Sequence of protein 2:
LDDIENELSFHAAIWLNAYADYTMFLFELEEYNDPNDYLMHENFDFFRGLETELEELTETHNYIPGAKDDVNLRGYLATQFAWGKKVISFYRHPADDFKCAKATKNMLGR

Sequence of protein 1:
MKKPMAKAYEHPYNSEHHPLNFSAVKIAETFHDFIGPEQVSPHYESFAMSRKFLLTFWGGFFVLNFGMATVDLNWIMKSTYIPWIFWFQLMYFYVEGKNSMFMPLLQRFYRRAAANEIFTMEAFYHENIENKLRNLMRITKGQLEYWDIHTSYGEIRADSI

Residue-level contacts at the interface:
Residue Q204 in protein 1 contacts residue W139 in protein 2 (closest heavy-atom distance 3.7 Å).
Residue H211 in protein 1 interacts with residue L125 in protein 2 (closest heavy-atom distance 4.0 Å).
Residue E178 in protein 1 contacts residue L201 in protein 2 (closest heavy-atom distance 3.9 Å).
Residue A89 in protein 1 is in contact with residue H165 in protein 2 (closest heavy-atom distance 4.1 Å).
Residue N82 in protein 1 contacts residue E183 in protein 2 (closest heavy-atom distance 3.5 Å).
Residue H187 in protein 1 contacts residue Y156 in protein 2 (closest heavy-atom distance 2.6 Å).
Residue A89 in protein 1 contacts residue M164 in protein 2 (closest heavy-atom distance 3.7 Å).
Residue Y186 in protein 1 is in contact with residue L153 in protein 2 (closest heavy-atom distance 3.9 Å).
Residue I190 in protein 1 interacts with residue F149 in protein 2 (closest heavy-atom distance 3.8 Å).
Residue N82 in protein 1 interacts with residue E179 in protein 2 (closest heavy-atom distance 3.7 Å).
Residue V86 in protein 1 interacts with residue H165 in protein 2 (closest heavy-atom distance 3.8 Å).
Residue L205 in protein 1 interacts with residue A136 in protein 2 (closest heavy-atom distance 4.0 Å).
Residue V86 in protein 1 contacts residue L178 in protein 2 (closest heavy-atom distance 4.0 Å).
Residue W208 in protein 1 is in contact with residue L132 in protein 2 (closest heavy-atom distance 3.6 Å).
Residue H93 in protein 1 interacts with residue H165 in protein 2 (closest heavy-atom distance 3.8 Å).
Residue V86 in protein 1 is in contact with residue E175 in protein 2 (closest heavy-atom distance 3.5 Å).
Residue F83 in protein 1 is in contact with residue E179 in protein 2 (closest heavy-atom distance 3.9 Å).
Residue V86 in protein 1 contacts residue M164 in protein 2 (closest heavy-atom distance 3.7 Å).
Residue E178 in protein 1 interacts with residue Q204 in protein 2 (closest heavy-atom distance 4.2 Å).
Residue H211 in protein 1 is in contact with residue I128 in protein 2 (closest heavy-atom distance 3.5 Å).
Residue H93 in protein 1 interacts with residue L163 in protein 2 (closest heavy-atom distance 3.5 Å).
Residue T201 in protein 1 contacts residue Y146 in protein 2 (closest heavy-atom distance 3.4 Å).
Residue Y186 in protein 1 interacts with residue F171 in protein 2 (closest heavy-atom distance 3.4 Å).
Residue S84 in protein 1 interacts with residue E175 in protein 2 (closest heavy-atom distance 3.8 Å).
Residue F83 in protein 1 is in contact with residue T182 in protein 2 (closest heavy-atom distance 3.7 Å).
Residue E183 in protein 1 interacts with residue P159 in protein 2 (closest heavy-atom distance 3.3 Å).
Residue M198 in protein 1 is in contact with residue Y143 in protein 2 (closest heavy-atom distance 3.3 Å).
Residue L194 in protein 1 contacts residue Y146 in protein 2 (closest heavy-atom distance 3.8 Å).
Residue T201 in protein 1 contacts residue W139 in protein 2 (closest heavy-atom distance 3.1 Å).
Residue L205 in protein 1 is in contact with residue W139 in protein 2 (closest heavy-atom distance 4.1 Å).
Residue L205 in protein 1 contacts residue L140 in protein 2 (closest heavy-atom distance 3.9 Å).
Residue A175 in protein 1 interacts with residue L201 in protein 2 (closest heavy-atom distance 3.5 Å).
Residue H211 in protein 1 is in contact with residue L132 in protein 2 (closest heavy-atom distance 3.9 Å).
Residue K202 in protein 1 is in contact with residue Y143 in protein 2 (closest heavy-atom distance 2.8 Å).
Residue I179 in protein 1 interacts with residue L201 in protein 2 (closest heavy-atom distance 3.7 Å).
Residue W208 in protein 1 contacts residue E129 in protein 2 (closest heavy-atom distance 3.8 Å).
Residue V86 in protein 1 is in contact with residue F168 in protein 2 (closest heavy-atom distance 4.0 Å).
Residue I190 in protein 1 interacts with residue L153 in protein 2 (closest heavy-atom distance 4.1 Å).
Residue F180 in protein 1 is in contact with residue N160 in protein 2 (closest heavy-atom distance 3.3 Å).
Residue W208 in protein 1 interacts with residue S133 in protein 2 (closest heavy-atom distance 3.2 Å).
Residue L197 in protein 1 interacts with residue Y146 in protein 2 (closest heavy-atom distance 3.8 Å).
Residue E90 in protein 1 contacts residue H165 in protein 2 (closest heavy-atom distance 4.1 Å).
Residue Q204 in protein 1 contacts residue H135 in protein 2 (closest heavy-atom distance 2.8 Å).
Residue A184 in protein 1 interacts with residue N160 in protein 2 (closest heavy-atom distance 3.9 Å).
Residue M198 in protein 1 interacts with residue Y146 in protein 2 (closest heavy-atom distance 3.4 Å).
Residue Y214 in protein 1 is in contact with residue L125 in protein 2 (closest heavy-atom distance 3.8 Å).
Residue Y171 in protein 1 interacts with residue F205 in protein 2 (closest heavy-atom distance 3.6 Å).
Residue T201 in protein 1 is in contact with residue Y143 in protein 2 (closest heavy-atom distance 3.8 Å).
Residue L194 in protein 1 is in contact with residue F149 in protein 2 (closest heavy-atom distance 3.6 Å).
Residue I179 in protein 1 interacts with residue R198 in protein 2 (closest heavy-atom distance 3.7 Å).
Residue Y186 in protein 1 contacts residue F149 in protein 2 (closest heavy-atom distance 3.9 Å).
Residue E183 in protein 1 interacts with residue N160 in protein 2 (closest heavy-atom distance 3.5 Å).
Residue Y186 in protein 1 contacts residue Y156 in protein 2 (closest heavy-atom distance 4.1 Å).
Residue A85 in protein 1 is in contact with residue M164 in protein 2 (closest heavy-atom distance 3.8 Å).
Residue H187 in protein 1 interacts with residue L153 in protein 2 (closest heavy-atom distance 3.7 Å).
Residue F83 in protein 1 is in contact with residue E183 in protein 2 (closest heavy-atom distance 3.0 Å).
Residue L194 in protein 1 interacts with residue L150 in protein 2 (closest heavy-atom distance 3.9 Å).
Residue H211 in protein 1 is in contact with residue E129 in protein 2 (closest heavy-atom distance 2.3 Å).
Residue S84 in protein 1 interacts with residue E179 in protein 2 (closest heavy-atom distance 3.7 Å).
Residue R218 in protein 1 contacts residue L125 in protein 2 (closest heavy-atom distance 4.0 Å).

The following describes two proteins that form a bound complex.